This data describes a binding interaction between two proteins.

Sequence of chain B:
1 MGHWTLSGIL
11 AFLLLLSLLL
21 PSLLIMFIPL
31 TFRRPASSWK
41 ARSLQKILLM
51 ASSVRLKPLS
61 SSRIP

Interface contacts:
Residue V54 in chain A is in contact with residue I47 in chain B (closest heavy-atom distance 3.7 Å).
Residue S53 in chain A interacts with residue A51 in chain B (closest heavy-atom distance 4.5 Å).
Residue S53 in chain A contacts residue S52 in chain B (closest heavy-atom distance 4.7 Å).
Residue L48 in chain A contacts residue L56 in chain B (closest heavy-atom distance 3.8 Å).
Residue A51 in chain A contacts residue S52 in chain B (closest heavy-atom distance 3.4 Å).
Residue L56 in chain A contacts residue I47 in chain B (closest heavy-atom distance 4.6 Å).
Residue M50 in chain A interacts with residue V54 in chain B (closest heavy-atom distance 4.5 Å).
Residue A51 in chain A contacts residue V54 in chain B (closest heavy-atom distance 3.6 Å).
Residue R55 in chain A is in contact with residue S52 in chain B (closest heavy-atom distance 2.4 Å).
Residue S53 in chain A interacts with residue M50 in chain B (closest heavy-atom distance 3.5 Å).
Residue L56 in chain A is in contact with residue L48 in chain B (closest heavy-atom distance 3.5 Å).
Residue S53 in chain A interacts with residue I47 in chain B (closest heavy-atom distance 4.9 Å).
Residue M50 in chain A contacts residue M50 in chain B (closest heavy-atom distance 4.7 Å).
Residue M50 in chain A interacts with residue S52 in chain B (closest heavy-atom distance 2.6 Å).
Residue R55 in chain A contacts residue R55 in chain B (closest heavy-atom distance 4.4 Å).
Residue R55 in chain A contacts residue S53 in chain B (closest heavy-atom distance 4.5 Å).
Residue R55 in chain A contacts residue V54 in chain B (closest heavy-atom distance 3.0 Å).
Residue I47 in chain A contacts residue V54 in chain B (closest heavy-atom distance 3.9 Å).

Sequence of chain A:
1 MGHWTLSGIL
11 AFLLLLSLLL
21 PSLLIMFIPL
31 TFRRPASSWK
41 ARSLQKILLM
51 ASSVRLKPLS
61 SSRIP